Residue-level contacts at the interface:
Residue E725 in chain B is in contact with residue N89 in chain A (closest heavy-atom distance 3.4 Å).
Residue Y793 in chain B interacts with residue E30 in chain A (closest heavy-atom distance 3.6 Å).
Residue A722 in chain B is in contact with residue N80 in chain A (closest heavy-atom distance 3.2 Å).
Residue E785 in chain B is in contact with residue L101 in chain A (closest heavy-atom distance 3.4 Å).
Residue E778 in chain B contacts residue L97 in chain A (closest heavy-atom distance 3.7 Å).
Residue I784 in chain B contacts residue L109 in chain A (closest heavy-atom distance 3.7 Å).
Residue Y793 in chain B interacts with residue F16 in chain A (closest heavy-atom distance 3.6 Å).
Residue K773 in chain B contacts residue N80 in chain A (closest heavy-atom distance 3.8 Å).
Residue N215 in chain B contacts residue Y26 in chain A (closest heavy-atom distance 3.7 Å).
Residue K790 in chain B contacts residue S133 in chain A (closest heavy-atom distance 3.8 Å).
Residue Y793 in chain B is in contact with residue K27 in chain A (closest heavy-atom distance 3.3 Å).
Residue I788 in chain B interacts with residue D105 in chain A (closest heavy-atom distance 3.6 Å).
Residue A786 in chain B is in contact with residue N33 in chain A (closest heavy-atom distance 3.6 Å).
Residue K212 in chain B is in contact with residue N41 in chain A (closest heavy-atom distance 2.8 Å).
Residue I784 in chain B is in contact with residue M94 in chain A (closest heavy-atom distance 3.9 Å).
Residue N215 in chain B contacts residue R100 in chain A (closest heavy-atom distance 3.1 Å).
Residue K773 in chain B is in contact with residue N77 in chain A (closest heavy-atom distance 3.1 Å).
Residue E785 in chain B interacts with residue T99 in chain A (closest heavy-atom distance 3.9 Å).
Residue A786 in chain B is in contact with residue E30 in chain A (closest heavy-atom distance 3.3 Å).
Residue R263 in chain B contacts residue D98 in chain A (closest heavy-atom distance 3.0 Å).
Residue Y714 in chain B interacts with residue A96 in chain A (closest heavy-atom distance 3.8 Å).
Residue I788 in chain B contacts residue I112 in chain A (closest heavy-atom distance 3.8 Å).
Residue I788 in chain B interacts with residue L109 in chain A (closest heavy-atom distance 3.7 Å).
Residue D156 in chain B is in contact with residue N41 in chain A (closest heavy-atom distance 3.4 Å).
Residue E776 in chain B interacts with residue N75 in chain A (closest heavy-atom distance 3.2 Å).
Residue H258 in chain B interacts with residue D98 in chain A (closest heavy-atom distance 3.3 Å).
Residue K717 in chain B is in contact with residue I93 in chain A (closest heavy-atom distance 3.7 Å).
Residue D720 in chain B contacts residue Q79 in chain A (closest heavy-atom distance 3.1 Å).
Residue G214 in chain B contacts residue Y26 in chain A (closest heavy-atom distance 3.8 Å).
Residue H791 in chain B is in contact with residue I112 in chain A (closest heavy-atom distance 3.5 Å).
Residue I784 in chain B is in contact with residue I73 in chain A (closest heavy-atom distance 3.8 Å).
Residue E785 in chain B is in contact with residue R100 in chain A (closest heavy-atom distance 3.4 Å).
Residue W777 in chain B interacts with residue V76 in chain A (closest heavy-atom distance 3.5 Å).
Residue V783 in chain B is in contact with residue I73 in chain A (closest heavy-atom distance 3.7 Å).
Residue A786 in chain B is in contact with residue S34 in chain A (closest heavy-atom distance 3.5 Å).
Residue I721 in chain B is in contact with residue N80 in chain A (closest heavy-atom distance 2.8 Å).
Residue W777 in chain B contacts residue I93 in chain A (closest heavy-atom distance 3.7 Å).
Residue S782 in chain B contacts residue N33 in chain A (closest heavy-atom distance 2.8 Å).
Residue F718 in chain B is in contact with residue L97 in chain A (closest heavy-atom distance 3.7 Å).
Residue V783 in chain B is in contact with residue F70 in chain A (closest heavy-atom distance 3.5 Å).
Residue F718 in chain B interacts with residue I93 in chain A (closest heavy-atom distance 3.5 Å).
Residue A722 in chain B interacts with residue Q79 in chain A (closest heavy-atom distance 3.5 Å).
Residue V783 in chain B interacts with residue N33 in chain A (closest heavy-atom distance 3.6 Å).
Residue V797 in chain B is in contact with residue L15 in chain A (closest heavy-atom distance 3.7 Å).
Residue Y793 in chain B is in contact with residue L15 in chain A (closest heavy-atom distance 3.6 Å).
Residue C780 in chain B contacts residue H72 in chain A (closest heavy-atom distance 3.4 Å).
Residue V781 in chain B is in contact with residue L97 in chain A (closest heavy-atom distance 3.6 Å).
Residue K790 in chain B interacts with residue S34 in chain A (closest heavy-atom distance 3.7 Å).
Residue W777 in chain B is in contact with residue L97 in chain A (closest heavy-atom distance 3.7 Å).
Residue D720 in chain B interacts with residue N80 in chain A (closest heavy-atom distance 3.5 Å).
Residue E776 in chain B is in contact with residue V76 in chain A (closest heavy-atom distance 3.7 Å).
Residue K790 in chain B is in contact with residue F16 in chain A (closest heavy-atom distance 3.8 Å).
Residue V783 in chain B contacts residue I38 in chain A (closest heavy-atom distance 3.8 Å).
Residue N779 in chain B interacts with residue I38 in chain A (closest heavy-atom distance 3.4 Å).
Residue I784 in chain B interacts with residue V126 in chain A (closest heavy-atom distance 3.8 Å).
Residue K794 in chain B is in contact with residue E11 in chain A (closest heavy-atom distance 3.7 Å).
Residue A787 in chain B contacts residue L130 in chain A (closest heavy-atom distance 3.7 Å).
Residue E725 in chain B contacts residue I85 in chain A (closest heavy-atom distance 3.6 Å).
Residue K792 in chain B contacts residue D105 in chain A (closest heavy-atom distance 3.3 Å).
Residue K790 in chain B interacts with residue I134 in chain A (closest heavy-atom distance 3.6 Å).

These two protein chains interact to form a complex.

Sequence of chain B:
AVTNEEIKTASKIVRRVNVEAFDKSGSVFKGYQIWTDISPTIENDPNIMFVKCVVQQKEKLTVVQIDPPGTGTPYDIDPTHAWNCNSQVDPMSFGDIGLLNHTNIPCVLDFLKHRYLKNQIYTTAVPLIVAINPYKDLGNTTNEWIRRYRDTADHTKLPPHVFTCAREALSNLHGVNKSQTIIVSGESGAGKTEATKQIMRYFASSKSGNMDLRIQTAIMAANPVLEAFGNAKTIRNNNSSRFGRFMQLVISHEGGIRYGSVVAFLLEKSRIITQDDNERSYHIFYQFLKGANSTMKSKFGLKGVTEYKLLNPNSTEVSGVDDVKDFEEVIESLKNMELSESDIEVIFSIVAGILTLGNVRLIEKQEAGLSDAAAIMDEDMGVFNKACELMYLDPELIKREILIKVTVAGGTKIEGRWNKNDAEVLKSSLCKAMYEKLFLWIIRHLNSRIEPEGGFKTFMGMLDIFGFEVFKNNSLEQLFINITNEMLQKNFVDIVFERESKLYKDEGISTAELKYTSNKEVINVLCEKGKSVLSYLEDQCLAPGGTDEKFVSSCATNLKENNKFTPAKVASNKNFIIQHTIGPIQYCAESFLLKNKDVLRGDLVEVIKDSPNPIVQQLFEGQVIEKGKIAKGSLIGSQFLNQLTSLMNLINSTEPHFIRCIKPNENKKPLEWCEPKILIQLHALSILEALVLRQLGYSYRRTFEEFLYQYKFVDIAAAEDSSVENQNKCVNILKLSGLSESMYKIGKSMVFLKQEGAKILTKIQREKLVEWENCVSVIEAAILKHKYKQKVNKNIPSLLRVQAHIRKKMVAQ

Sequence of chain A:
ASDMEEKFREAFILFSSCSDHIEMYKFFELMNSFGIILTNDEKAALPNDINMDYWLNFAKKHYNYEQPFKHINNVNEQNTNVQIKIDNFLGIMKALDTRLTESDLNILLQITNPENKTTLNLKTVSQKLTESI